Sequence of protein 2:
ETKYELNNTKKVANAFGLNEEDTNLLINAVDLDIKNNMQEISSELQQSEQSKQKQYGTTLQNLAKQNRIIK

Contacts between the two chains:
Residue D31 in protein 1 interacts with residue I34 in protein 2 (closest heavy-atom distance 4.1 Å).
Residue L45 in protein 1 is in contact with residue Q39 in protein 2 (closest heavy-atom distance 3.7 Å).
Residue L6 in protein 1 interacts with residue D33 in protein 2 (closest heavy-atom distance 3.0 Å).
Residue S42 in protein 1 interacts with residue L45 in protein 2 (closest heavy-atom distance 3.3 Å).
Residue Y4 in protein 1 contacts residue I41 in protein 2 (closest heavy-atom distance 3.4 Å).
Residue A64 in protein 1 contacts residue E49 in protein 2 (closest heavy-atom distance 3.4 Å).
Residue Y4 in protein 1 contacts residue N37 in protein 2 (closest heavy-atom distance 3.5 Å).
Residue L60 in protein 1 interacts with residue S48 in protein 2 (closest heavy-atom distance 3.6 Å).
Residue Q61 in protein 1 is in contact with residue E49 in protein 2 (closest heavy-atom distance 3.4 Å).
Residue D33 in protein 1 is in contact with residue L6 in protein 2 (closest heavy-atom distance 3.3 Å).
Residue D33 in protein 1 is in contact with residue T9 in protein 2 (closest heavy-atom distance 3.7 Å).
Residue Y4 in protein 1 is in contact with residue I34 in protein 2 (closest heavy-atom distance 3.5 Å).
Residue L26 in protein 1 interacts with residue F16 in protein 2 (closest heavy-atom distance 3.6 Å).
Residue I34 in protein 1 contacts residue D31 in protein 2 (closest heavy-atom distance 3.9 Å).
Residue N37 in protein 1 contacts residue Y4 in protein 2 (closest heavy-atom distance 2.7 Å).
Residue L6 in protein 1 is in contact with residue I34 in protein 2 (closest heavy-atom distance 4.0 Å).
Residue S43 in protein 1 interacts with residue S43 in protein 2 (closest heavy-atom distance 3.6 Å).
Residue F16 in protein 1 is in contact with residue L18 in protein 2 (closest heavy-atom distance 3.2 Å).
Residue L26 in protein 1 is in contact with residue A13 in protein 2 (closest heavy-atom distance 4.0 Å).
Residue L18 in protein 1 interacts with residue F16 in protein 2 (closest heavy-atom distance 3.2 Å).
Residue I41 in protein 1 is in contact with residue S43 in protein 2 (closest heavy-atom distance 4.2 Å).
Residue L6 in protein 1 contacts residue V30 in protein 2 (closest heavy-atom distance 4.3 Å).
Residue S43 in protein 1 interacts with residue M38 in protein 2 (closest heavy-atom distance 3.4 Å).
Residue E40 in protein 1 is in contact with residue L45 in protein 2 (closest heavy-atom distance 3.2 Å).
Residue S42 in protein 1 contacts residue S43 in protein 2 (closest heavy-atom distance 3.6 Å).
Residue V30 in protein 1 interacts with residue T9 in protein 2 (closest heavy-atom distance 3.2 Å).
Residue T9 in protein 1 is in contact with residue A29 in protein 2 (closest heavy-atom distance 4.0 Å).
Residue V30 in protein 1 is in contact with residue V30 in protein 2 (closest heavy-atom distance 3.4 Å).
Residue S43 in protein 1 contacts residue Q39 in protein 2 (closest heavy-atom distance 3.4 Å).
Residue S42 in protein 1 interacts with residue E44 in protein 2 (closest heavy-atom distance 3.0 Å).
Residue T9 in protein 1 is in contact with residue D33 in protein 2 (closest heavy-atom distance 3.7 Å).
Residue D33 in protein 1 contacts residue E5 in protein 2 (closest heavy-atom distance 2.6 Å).
Residue F16 in protein 1 contacts residue F16 in protein 2 (closest heavy-atom distance 3.2 Å).
Residue M38 in protein 1 is in contact with residue S43 in protein 2 (closest heavy-atom distance 3.8 Å).
Residue D33 in protein 1 is in contact with residue Y4 in protein 2 (closest heavy-atom distance 2.6 Å).
Residue Q46 in protein 1 interacts with residue Q39 in protein 2 (closest heavy-atom distance 3.8 Å).
Residue S42 in protein 1 contacts residue M38 in protein 2 (closest heavy-atom distance 3.4 Å).
Residue E40 in protein 1 contacts residue Q47 in protein 2 (closest heavy-atom distance 4.2 Å).
Residue I34 in protein 1 interacts with residue I34 in protein 2 (closest heavy-atom distance 3.2 Å).
Residue M38 in protein 1 is in contact with residue I41 in protein 2 (closest heavy-atom distance 3.7 Å).
Residue Q39 in protein 1 interacts with residue L45 in protein 2 (closest heavy-atom distance 4.0 Å).
Residue V30 in protein 1 interacts with residue L6 in protein 2 (closest heavy-atom distance 3.6 Å).
Residue I34 in protein 1 interacts with residue Y4 in protein 2 (closest heavy-atom distance 3.3 Å).
Residue Q61 in protein 1 interacts with residue Q50 in protein 2 (closest heavy-atom distance 3.6 Å).
Residue L63 in protein 1 interacts with residue K35 in protein 2 (closest heavy-atom distance 4.0 Å).
Residue I41 in protein 1 contacts residue M38 in protein 2 (closest heavy-atom distance 3.9 Å).
Residue N37 in protein 1 is in contact with residue E5 in protein 2 (closest heavy-atom distance 4.0 Å).
Residue F16 in protein 1 contacts residue L26 in protein 2 (closest heavy-atom distance 3.6 Å).
Residue A13 in protein 1 interacts with residue L26 in protein 2 (closest heavy-atom distance 3.9 Å).
Residue L26 in protein 1 contacts residue L26 in protein 2 (closest heavy-atom distance 3.2 Å).
Residue A64 in protein 1 is in contact with residue S48 in protein 2 (closest heavy-atom distance 4.2 Å).
Residue Y4 in protein 1 is in contact with residue D33 in protein 2 (closest heavy-atom distance 2.6 Å).
Residue I41 in protein 1 interacts with residue Y4 in protein 2 (closest heavy-atom distance 3.5 Å).
Residue Q61 in protein 1 is in contact with residue S48 in protein 2 (closest heavy-atom distance 3.5 Å).
Residue E5 in protein 1 is in contact with residue N37 in protein 2 (closest heavy-atom distance 3.4 Å).
Residue T9 in protein 1 interacts with residue V30 in protein 2 (closest heavy-atom distance 3.2 Å).
Residue A29 in protein 1 contacts residue T9 in protein 2 (closest heavy-atom distance 4.0 Å).
Residue Q66 in protein 1 contacts residue Q47 in protein 2 (closest heavy-atom distance 3.9 Å).
Residue Q66 in protein 1 interacts with residue E49 in protein 2 (closest heavy-atom distance 3.4 Å).
Residue E5 in protein 1 contacts residue D33 in protein 2 (closest heavy-atom distance 2.6 Å).

The following describes two proteins that form a bound complex.

Sequence of protein 1:
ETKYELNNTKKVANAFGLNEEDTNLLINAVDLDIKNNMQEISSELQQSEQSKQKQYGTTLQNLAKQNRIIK